Sequence of protein 1:
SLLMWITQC

Interface contacts:
Residue Y116 in protein 2 interacts with residue C9 in protein 1 (closest heavy-atom distance 4.2 Å).
Residue Y84 in protein 2 contacts residue C9 in protein 1 (closest heavy-atom distance 3.6 Å).
Residue T73 in protein 2 is in contact with residue Q8 in protein 1 (closest heavy-atom distance 3.9 Å).
Residue Y159 in protein 2 is in contact with residue S1 in protein 1 (closest heavy-atom distance 2.5 Å).
Residue H70 in protein 2 contacts residue L3 in protein 1 (closest heavy-atom distance 3.3 Å).
Residue T80 in protein 2 is in contact with residue C9 in protein 1 (closest heavy-atom distance 3.9 Å).
Residue D77 in protein 2 interacts with residue Q8 in protein 1 (closest heavy-atom distance 3.5 Å).
Residue W147 in protein 2 is in contact with residue C9 in protein 1 (closest heavy-atom distance 3.6 Å).
Residue H70 in protein 2 is in contact with residue I6 in protein 1 (closest heavy-atom distance 3.5 Å).
Residue W147 in protein 2 interacts with residue T7 in protein 1 (closest heavy-atom distance 4.0 Å).
Residue Y7 in protein 2 interacts with residue L2 in protein 1 (closest heavy-atom distance 3.4 Å).
Residue T73 in protein 2 contacts residue I6 in protein 1 (closest heavy-atom distance 2.7 Å).
Residue K66 in protein 2 is in contact with residue M4 in protein 1 (closest heavy-atom distance 3.3 Å).
Residue Y159 in protein 2 contacts residue L3 in protein 1 (closest heavy-atom distance 3.4 Å).
Residue L156 in protein 2 contacts residue L3 in protein 1 (closest heavy-atom distance 3.7 Å).
Residue Y159 in protein 2 interacts with residue L2 in protein 1 (closest heavy-atom distance 3.8 Å).
Residue W167 in protein 2 contacts residue S1 in protein 1 (closest heavy-atom distance 3.4 Å).
Residue Y99 in protein 2 contacts residue I6 in protein 1 (closest heavy-atom distance 4.5 Å).
Residue A69 in protein 2 is in contact with residue M4 in protein 1 (closest heavy-atom distance 4.5 Å).
Residue F9 in protein 2 contacts residue L2 in protein 1 (closest heavy-atom distance 3.4 Å).
Residue M45 in protein 2 contacts residue L2 in protein 1 (closest heavy-atom distance 3.4 Å).
Residue R97 in protein 2 contacts residue I6 in protein 1 (closest heavy-atom distance 3.6 Å).
Residue E63 in protein 2 is in contact with residue S1 in protein 1 (closest heavy-atom distance 2.6 Å).
Residue K66 in protein 2 interacts with residue L3 in protein 1 (closest heavy-atom distance 3.4 Å).
Residue T163 in protein 2 is in contact with residue S1 in protein 1 (closest heavy-atom distance 4.9 Å).
Residue M5 in protein 2 interacts with residue S1 in protein 1 (closest heavy-atom distance 3.8 Å).
Residue D77 in protein 2 interacts with residue T7 in protein 1 (closest heavy-atom distance 4.6 Å).
Residue V67 in protein 2 interacts with residue L2 in protein 1 (closest heavy-atom distance 3.5 Å).
Residue K66 in protein 2 is in contact with residue S1 in protein 1 (closest heavy-atom distance 4.2 Å).
Residue K146 in protein 2 is in contact with residue T7 in protein 1 (closest heavy-atom distance 4.8 Å).
Residue Y7 in protein 2 interacts with residue S1 in protein 1 (closest heavy-atom distance 3.1 Å).
Residue Q155 in protein 2 is in contact with residue M4 in protein 1 (closest heavy-atom distance 4.9 Å).
Residue E63 in protein 2 contacts residue L2 in protein 1 (closest heavy-atom distance 3.0 Å).
Residue R97 in protein 2 interacts with residue T7 in protein 1 (closest heavy-atom distance 4.8 Å).
Residue W147 in protein 2 interacts with residue Q8 in protein 1 (closest heavy-atom distance 2.9 Å).
Residue D77 in protein 2 interacts with residue C9 in protein 1 (closest heavy-atom distance 2.8 Å).
Residue Q155 in protein 2 interacts with residue T7 in protein 1 (closest heavy-atom distance 4.3 Å).
Residue A69 in protein 2 contacts residue W5 in protein 1 (closest heavy-atom distance 4.8 Å).
Residue K66 in protein 2 is in contact with residue L2 in protein 1 (closest heavy-atom distance 3.6 Å).
Residue A69 in protein 2 contacts residue I6 in protein 1 (closest heavy-atom distance 4.6 Å).
Residue H74 in protein 2 is in contact with residue I6 in protein 1 (closest heavy-atom distance 4.0 Å).
Residue K146 in protein 2 contacts residue Q8 in protein 1 (closest heavy-atom distance 3.3 Å).
Residue Q155 in protein 2 interacts with residue L3 in protein 1 (closest heavy-atom distance 3.5 Å).
Residue T73 in protein 2 contacts residue T7 in protein 1 (closest heavy-atom distance 3.6 Å).
Residue K146 in protein 2 contacts residue C9 in protein 1 (closest heavy-atom distance 3.1 Å).
Residue H114 in protein 2 interacts with residue L3 in protein 1 (closest heavy-atom distance 4.7 Å).
Residue V152 in protein 2 is in contact with residue T7 in protein 1 (closest heavy-atom distance 4.0 Å).
Residue T143 in protein 2 is in contact with residue C9 in protein 1 (closest heavy-atom distance 2.5 Å).
Residue V76 in protein 2 interacts with residue Q8 in protein 1 (closest heavy-atom distance 3.9 Å).
Residue L81 in protein 2 interacts with residue C9 in protein 1 (closest heavy-atom distance 3.8 Å).
Residue Y171 in protein 2 interacts with residue S1 in protein 1 (closest heavy-atom distance 2.8 Å).
Residue Q155 in protein 2 interacts with residue W5 in protein 1 (closest heavy-atom distance 3.0 Å).
Residue H70 in protein 2 interacts with residue L2 in protein 1 (closest heavy-atom distance 4.2 Å).
Residue R65 in protein 2 contacts residue M4 in protein 1 (closest heavy-atom distance 4.1 Å).
Residue Y99 in protein 2 is in contact with residue L3 in protein 1 (closest heavy-atom distance 3.0 Å).
Residue Y123 in protein 2 interacts with residue C9 in protein 1 (closest heavy-atom distance 4.8 Å).
Residue H114 in protein 2 is in contact with residue I6 in protein 1 (closest heavy-atom distance 4.5 Å).
Residue Y59 in protein 2 interacts with residue S1 in protein 1 (closest heavy-atom distance 4.6 Å).
Residue H70 in protein 2 contacts residue W5 in protein 1 (closest heavy-atom distance 4.5 Å).
Residue Y99 in protein 2 contacts residue L2 in protein 1 (closest heavy-atom distance 3.5 Å).

Sequence of protein 2:
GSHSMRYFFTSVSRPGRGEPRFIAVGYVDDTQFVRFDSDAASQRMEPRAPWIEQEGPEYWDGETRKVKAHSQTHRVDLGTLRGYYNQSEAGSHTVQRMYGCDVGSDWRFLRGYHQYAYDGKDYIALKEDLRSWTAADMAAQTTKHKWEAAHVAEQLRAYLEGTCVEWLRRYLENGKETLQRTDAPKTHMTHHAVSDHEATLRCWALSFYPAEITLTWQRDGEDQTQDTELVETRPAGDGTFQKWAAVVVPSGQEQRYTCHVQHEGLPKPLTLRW

This data describes a binding interaction between two proteins.